Sequence of the first protein:
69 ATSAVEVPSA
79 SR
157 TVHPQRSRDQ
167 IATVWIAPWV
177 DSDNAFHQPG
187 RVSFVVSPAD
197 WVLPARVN

These two protein chains interact to form a complex.

Interface contacts:
Residue P174 in the second protein is in contact with residue V73 in the first protein (closest heavy-atom distance 4.7 Å).
Residue P174 in the second protein is in contact with residue V75 in the first protein (closest heavy-atom distance 3.8 Å).
Residue V176 in the second protein interacts with residue V75 in the first protein (closest heavy-atom distance 3.9 Å).
Residue F182 in the second protein contacts residue P160 in the first protein (closest heavy-atom distance 3.6 Å).
Residue Q184 in the second protein is in contact with residue L199 in the first protein (closest heavy-atom distance 4.1 Å).
Residue V176 in the second protein is in contact with residue A72 in the first protein (closest heavy-atom distance 3.4 Å).
Residue F182 in the second protein is in contact with residue L199 in the first protein (closest heavy-atom distance 3.6 Å).
Residue P174 in the second protein is in contact with residue E74 in the first protein (closest heavy-atom distance 4.2 Å).
Residue F182 in the second protein contacts residue V75 in the first protein (closest heavy-atom distance 4.2 Å).
Residue W175 in the second protein interacts with residue A72 in the first protein (closest heavy-atom distance 4.0 Å).
Residue N180 in the second protein is in contact with residue R162 in the first protein (closest heavy-atom distance 3.4 Å).
Residue N180 in the second protein contacts residue W197 in the first protein (closest heavy-atom distance 2.9 Å).
Residue Q184 in the second protein interacts with residue P160 in the first protein (closest heavy-atom distance 3.9 Å).
Residue W175 in the second protein contacts residue E74 in the first protein (closest heavy-atom distance 4.9 Å).
Residue V176 in the second protein interacts with residue V73 in the first protein (closest heavy-atom distance 3.5 Å).
Residue V176 in the second protein contacts residue W197 in the first protein (closest heavy-atom distance 4.1 Å).
Residue A181 in the second protein is in contact with residue W197 in the first protein (closest heavy-atom distance 5.0 Å).
Residue F182 in the second protein interacts with residue W197 in the first protein (closest heavy-atom distance 3.7 Å).
Residue W175 in the second protein interacts with residue V73 in the first protein (closest heavy-atom distance 3.7 Å).

Sequence of the second protein:
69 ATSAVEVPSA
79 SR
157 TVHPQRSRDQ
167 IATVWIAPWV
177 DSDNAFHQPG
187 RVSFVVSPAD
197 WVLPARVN